Sequence of chain A:
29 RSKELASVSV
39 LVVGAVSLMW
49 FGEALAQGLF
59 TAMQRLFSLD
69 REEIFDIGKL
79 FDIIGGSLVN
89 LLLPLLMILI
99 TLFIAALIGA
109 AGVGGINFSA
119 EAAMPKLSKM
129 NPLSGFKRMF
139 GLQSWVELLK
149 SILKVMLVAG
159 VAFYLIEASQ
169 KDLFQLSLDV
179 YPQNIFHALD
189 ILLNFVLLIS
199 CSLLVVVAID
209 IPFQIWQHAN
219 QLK

These two protein chains interact to form a complex.

Residue-level contacts at the interface:
Residue I72 in chain A is in contact with residue T235 in chain B (closest heavy-atom distance 3.3 Å).
Residue F73 in chain A interacts with residue K195 in chain B (closest heavy-atom distance 3.8 Å).
Residue L89 in chain A interacts with residue I249 in chain B (closest heavy-atom distance 3.4 Å).
Residue R69 in chain A is in contact with residue K195 in chain B (closest heavy-atom distance 3.0 Å).
Residue L57 in chain A interacts with residue I249 in chain B (closest heavy-atom distance 4.0 Å).
Residue M61 in chain A contacts residue F280 in chain B (closest heavy-atom distance 4.0 Å).
Residue M61 in chain A contacts residue P246 in chain B (closest heavy-atom distance 3.6 Å).
Residue I96 in chain A interacts with residue V257 in chain B (closest heavy-atom distance 4.1 Å).
Residue S66 in chain A is in contact with residue T292 in chain B (closest heavy-atom distance 3.6 Å).
Residue F73 in chain A contacts residue R198 in chain B (closest heavy-atom distance 3.5 Å).
Residue L57 in chain A contacts residue L279 in chain B (closest heavy-atom distance 3.5 Å).
Residue M61 in chain A interacts with residue L279 in chain B (closest heavy-atom distance 3.4 Å).
Residue I75 in chain A is in contact with residue F241 in chain B (closest heavy-atom distance 3.6 Å).
Residue L187 in chain A contacts residue F275 in chain B (closest heavy-atom distance 3.9 Å).
Residue F58 in chain A interacts with residue L282 in chain B (closest heavy-atom distance 3.4 Å).
Residue I82 in chain A is in contact with residue F241 in chain B (closest heavy-atom distance 4.0 Å).
Residue L93 in chain A contacts residue V253 in chain B (closest heavy-atom distance 3.6 Å).
Residue F58 in chain A contacts residue V283 in chain B (closest heavy-atom distance 3.4 Å).
Residue F73 in chain A interacts with residue R121 in chain B (closest heavy-atom distance 4.1 Å).
Residue F65 in chain A interacts with residue L288 in chain B (closest heavy-atom distance 4.0 Å).
Residue F65 in chain A contacts residue F247 in chain B (closest heavy-atom distance 3.9 Å).
Residue L64 in chain A interacts with residue P246 in chain B (closest heavy-atom distance 3.8 Å).
Residue Q62 in chain A interacts with residue V283 in chain B (closest heavy-atom distance 3.6 Å).
Residue L57 in chain A contacts residue I250 in chain B (closest heavy-atom distance 3.8 Å).
Residue R69 in chain A interacts with residue S296 in chain B (closest heavy-atom distance 3.3 Å).
Residue I82 in chain A contacts residue L245 in chain B (closest heavy-atom distance 3.5 Å).
Residue F65 in chain A is in contact with residue T292 in chain B (closest heavy-atom distance 3.0 Å).
Residue I72 in chain A contacts residue T292 in chain B (closest heavy-atom distance 4.1 Å).
Residue F73 in chain A is in contact with residue Q196 in chain B (closest heavy-atom distance 3.9 Å).
Residue I75 in chain A interacts with residue Q238 in chain B (closest heavy-atom distance 4.0 Å).
Residue Q62 in chain A interacts with residue L288 in chain B (closest heavy-atom distance 4.0 Å).
Residue L64 in chain A contacts residue M242 in chain B (closest heavy-atom distance 3.8 Å).
Residue F73 in chain A is in contact with residue T235 in chain B (closest heavy-atom distance 3.9 Å).
Residue R69 in chain A contacts residue G295 in chain B (closest heavy-atom distance 3.4 Å).
Residue L78 in chain A is in contact with residue Q238 in chain B (closest heavy-atom distance 4.0 Å).
Residue L78 in chain A is in contact with residue M242 in chain B (closest heavy-atom distance 3.6 Å).
Residue Y179 in chain A interacts with residue V281 in chain B (closest heavy-atom distance 3.0 Å).
Residue L187 in chain A contacts residue M278 in chain B (closest heavy-atom distance 3.6 Å).
Residue Y179 in chain A interacts with residue L282 in chain B (closest heavy-atom distance 3.9 Å).
Residue R69 in chain A interacts with residue Q196 in chain B (closest heavy-atom distance 4.0 Å).
Residue F65 in chain A contacts residue F280 in chain B (closest heavy-atom distance 4.1 Å).
Residue L100 in chain A is in contact with residue A260 in chain B (closest heavy-atom distance 3.8 Å).
Residue I183 in chain A is in contact with residue L282 in chain B (closest heavy-atom distance 4.0 Å).
Residue L67 in chain A contacts residue T292 in chain B (closest heavy-atom distance 3.4 Å).
Residue L86 in chain A contacts residue I249 in chain B (closest heavy-atom distance 3.6 Å).
Residue V38 in chain A is in contact with residue A260 in chain B (closest heavy-atom distance 3.7 Å).
Residue R69 in chain A interacts with residue A298 in chain B (closest heavy-atom distance 3.6 Å).
Residue V38 in chain A interacts with residue M261 in chain B (closest heavy-atom distance 3.3 Å).
Residue I82 in chain A interacts with residue M242 in chain B (closest heavy-atom distance 3.5 Å).
Residue L64 in chain A interacts with residue L245 in chain B (closest heavy-atom distance 3.8 Å).
Residue M61 in chain A contacts residue I250 in chain B (closest heavy-atom distance 3.8 Å).
Residue I72 in chain A contacts residue Q238 in chain B (closest heavy-atom distance 2.7 Å).
Residue M61 in chain A is in contact with residue V283 in chain B (closest heavy-atom distance 3.5 Å).
Residue I183 in chain A contacts residue M278 in chain B (closest heavy-atom distance 3.6 Å).
Residue F65 in chain A is in contact with residue P246 in chain B (closest heavy-atom distance 3.6 Å).
Residue G42 in chain A is in contact with residue M261 in chain B (closest heavy-atom distance 3.1 Å).
Residue I72 in chain A contacts residue S296 in chain B (closest heavy-atom distance 3.9 Å).
Residue S66 in chain A interacts with residue L288 in chain B (closest heavy-atom distance 3.6 Å).
Residue F184 in chain A interacts with residue L282 in chain B (closest heavy-atom distance 3.7 Å).
Residue M61 in chain A is in contact with residue F247 in chain B (closest heavy-atom distance 4.0 Å).

Sequence of chain B:
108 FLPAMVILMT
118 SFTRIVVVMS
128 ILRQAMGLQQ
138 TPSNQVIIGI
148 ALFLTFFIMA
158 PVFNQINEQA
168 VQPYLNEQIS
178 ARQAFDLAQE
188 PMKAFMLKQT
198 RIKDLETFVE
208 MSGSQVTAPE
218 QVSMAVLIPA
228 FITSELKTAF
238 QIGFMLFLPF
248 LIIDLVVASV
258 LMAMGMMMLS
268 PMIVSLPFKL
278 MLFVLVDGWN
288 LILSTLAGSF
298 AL